Sequence of chain A:
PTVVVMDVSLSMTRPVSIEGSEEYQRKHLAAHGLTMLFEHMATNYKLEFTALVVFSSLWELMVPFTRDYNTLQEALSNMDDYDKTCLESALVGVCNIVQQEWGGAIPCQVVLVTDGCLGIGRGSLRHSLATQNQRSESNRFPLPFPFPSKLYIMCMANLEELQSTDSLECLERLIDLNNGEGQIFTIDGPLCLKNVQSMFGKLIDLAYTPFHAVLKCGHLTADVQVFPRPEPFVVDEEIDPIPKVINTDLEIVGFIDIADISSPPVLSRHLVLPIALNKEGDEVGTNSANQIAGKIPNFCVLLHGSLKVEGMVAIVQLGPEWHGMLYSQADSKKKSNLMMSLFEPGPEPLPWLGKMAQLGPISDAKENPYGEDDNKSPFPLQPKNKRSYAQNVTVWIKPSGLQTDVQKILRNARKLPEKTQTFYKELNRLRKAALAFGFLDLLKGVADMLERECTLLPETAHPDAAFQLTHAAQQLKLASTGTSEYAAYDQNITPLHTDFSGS

Interface contacts:
Residue S451 in chain B is in contact with residue R270 in chain A (closest heavy-atom distance 3.4 Å).
Residue D88 in chain B contacts residue M459 in chain A (closest heavy-atom distance 3.2 Å).
Residue I472 in chain B is in contact with residue S316 in chain A (closest heavy-atom distance 3.2 Å).
Residue S458 in chain B is in contact with residue K345 in chain A (closest heavy-atom distance 2.9 Å).
Residue Q508 in chain B interacts with residue S373 in chain A (closest heavy-atom distance 2.6 Å).
Residue I441 in chain B contacts residue Y399 in chain A (closest heavy-atom distance 2.8 Å).
Residue T110 in chain B is in contact with residue G448 in chain A (closest heavy-atom distance 3.0 Å).
Residue P128 in chain B contacts residue R397 in chain A (closest heavy-atom distance 3.4 Å).
Residue L484 in chain B contacts residue Y380 in chain A (closest heavy-atom distance 2.5 Å).
Residue N400 in chain B is in contact with residue V403 in chain A (closest heavy-atom distance 2.7 Å).
Residue P457 in chain B contacts residue N347 in chain A (closest heavy-atom distance 2.6 Å).
Residue R483 in chain B is in contact with residue F256 in chain A (closest heavy-atom distance 3.2 Å).
Residue A163 in chain B interacts with residue L445 in chain A (closest heavy-atom distance 3.3 Å).
Residue E510 in chain B interacts with residue H220 in chain A (closest heavy-atom distance 2.6 Å).
Residue L484 in chain B contacts residue G370 in chain A (closest heavy-atom distance 3.3 Å).
Residue R121 in chain B interacts with residue S398 in chain A (closest heavy-atom distance 3.0 Å).
Residue L502 in chain B contacts residue M366 in chain A (closest heavy-atom distance 3.4 Å).
Residue T513 in chain B contacts residue H220 in chain A (closest heavy-atom distance 2.8 Å).
Residue C388 in chain B interacts with residue P266 in chain A (closest heavy-atom distance 3.3 Å).
Residue P501 in chain B is in contact with residue A367 in chain A (closest heavy-atom distance 3.3 Å).
Residue E440 in chain B contacts residue R397 in chain A (closest heavy-atom distance 2.7 Å).
Residue T485 in chain B contacts residue G370 in chain A (closest heavy-atom distance 2.9 Å).
Residue L502 in chain B interacts with residue A367 in chain A (closest heavy-atom distance 3.0 Å).
Residue G464 in chain B contacts residue G304 in chain A (closest heavy-atom distance 3.3 Å).
Residue E114 in chain B is in contact with residue W406 in chain A (closest heavy-atom distance 3.3 Å).
Residue G465 in chain B is in contact with residue G304 in chain A (closest heavy-atom distance 3.3 Å).
Residue G464 in chain B contacts residue A303 in chain A (closest heavy-atom distance 2.8 Å).
Residue C388 in chain B interacts with residue V267 in chain A (closest heavy-atom distance 2.8 Å).
Residue H437 in chain B contacts residue W362 in chain A (closest heavy-atom distance 3.3 Å).
Residue D125 in chain B contacts residue S398 in chain A (closest heavy-atom distance 2.3 Å).
Residue P456 in chain B contacts residue K345 in chain A (closest heavy-atom distance 3.0 Å).
Residue L509 in chain B interacts with residue I253 in chain A (closest heavy-atom distance 3.3 Å).
Residue H437 in chain B contacts residue S263 in chain A (closest heavy-atom distance 3.1 Å).
Residue L502 in chain B is in contact with residue L369 in chain A (closest heavy-atom distance 3.1 Å).
Residue D455 in chain B interacts with residue R68 in chain A (closest heavy-atom distance 2.9 Å).
Residue H444 in chain B interacts with residue S264 in chain A (closest heavy-atom distance 2.9 Å).
Residue G439 in chain B is in contact with residue Y399 in chain A (closest heavy-atom distance 3.2 Å).
Residue D88 in chain B interacts with residue R462 in chain A (closest heavy-atom distance 2.5 Å).
Residue L484 in chain B contacts residue F256 in chain A (closest heavy-atom distance 3.0 Å).
Residue K106 in chain B is in contact with residue W406 in chain A (closest heavy-atom distance 2.8 Å).
Residue G438 in chain B is in contact with residue P393 in chain A (closest heavy-atom distance 3.3 Å).
Residue T110 in chain B interacts with residue F447 in chain A (closest heavy-atom distance 2.8 Å).
Residue Y470 in chain B is in contact with residue N308 in chain A (closest heavy-atom distance 3.0 Å).
Residue G464 in chain B interacts with residue I306 in chain A (closest heavy-atom distance 3.1 Å).
Residue I452 in chain B interacts with residue R68 in chain A (closest heavy-atom distance 2.9 Å).
Residue R483 in chain B interacts with residue D258 in chain A (closest heavy-atom distance 3.2 Å).
Residue E86 in chain B interacts with residue Q413 in chain A (closest heavy-atom distance 2.6 Å).
Residue E454 in chain B interacts with residue R68 in chain A (closest heavy-atom distance 2.8 Å).
Residue H386 in chain B interacts with residue S264 in chain A (closest heavy-atom distance 3.1 Å).
Residue R466 in chain B is in contact with residue G304 in chain A (closest heavy-atom distance 2.8 Å).
Residue R483 in chain B interacts with residue Y380 in chain A (closest heavy-atom distance 3.4 Å).
Residue F487 in chain B is in contact with residue Q368 in chain A (closest heavy-atom distance 2.9 Å).
Residue E481 in chain B is in contact with residue I372 in chain A (closest heavy-atom distance 3.4 Å).
Residue R480 in chain B interacts with residue E320 in chain A (closest heavy-atom distance 3.2 Å).
Residue I459 in chain B interacts with residue N347 in chain A (closest heavy-atom distance 3.2 Å).
Residue R450 in chain B is in contact with residue E102 in chain A (closest heavy-atom distance 2.8 Å).
Residue R483 in chain B interacts with residue D384 in chain A (closest heavy-atom distance 2.8 Å).
Residue R450 in chain B interacts with residue W103 in chain A (closest heavy-atom distance 3.3 Å).
Residue R504 in chain B contacts residue D374 in chain A (closest heavy-atom distance 2.6 Å).
Residue M159 in chain B is in contact with residue A446 in chain A (closest heavy-atom distance 3.3 Å).

The following describes two proteins that form a bound complex.

Sequence of chain B:
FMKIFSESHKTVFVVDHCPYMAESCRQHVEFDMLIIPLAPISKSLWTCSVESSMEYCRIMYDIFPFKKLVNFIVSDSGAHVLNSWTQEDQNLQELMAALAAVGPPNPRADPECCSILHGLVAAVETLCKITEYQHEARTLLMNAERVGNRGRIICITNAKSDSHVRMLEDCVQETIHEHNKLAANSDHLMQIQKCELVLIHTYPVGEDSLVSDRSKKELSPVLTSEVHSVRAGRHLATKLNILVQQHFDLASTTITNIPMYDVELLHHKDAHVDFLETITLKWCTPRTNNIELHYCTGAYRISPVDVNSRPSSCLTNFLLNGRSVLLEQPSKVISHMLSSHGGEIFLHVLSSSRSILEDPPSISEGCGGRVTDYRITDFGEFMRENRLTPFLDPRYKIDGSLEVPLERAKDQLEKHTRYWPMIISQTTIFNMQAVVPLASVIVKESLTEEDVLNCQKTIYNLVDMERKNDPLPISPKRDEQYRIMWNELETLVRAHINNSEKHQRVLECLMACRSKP